The following describes two proteins that form a bound complex.

Sequence of protein 1:
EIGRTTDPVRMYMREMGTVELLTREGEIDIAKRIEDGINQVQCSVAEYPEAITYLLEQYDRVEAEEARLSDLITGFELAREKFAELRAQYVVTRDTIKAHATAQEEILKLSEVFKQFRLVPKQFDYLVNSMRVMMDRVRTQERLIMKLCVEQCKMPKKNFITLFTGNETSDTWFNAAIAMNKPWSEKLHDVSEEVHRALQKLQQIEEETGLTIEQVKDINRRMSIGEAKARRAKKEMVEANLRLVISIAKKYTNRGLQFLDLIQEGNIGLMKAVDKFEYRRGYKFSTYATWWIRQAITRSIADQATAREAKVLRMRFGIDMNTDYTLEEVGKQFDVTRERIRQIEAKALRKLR

Sequence of protein 2:
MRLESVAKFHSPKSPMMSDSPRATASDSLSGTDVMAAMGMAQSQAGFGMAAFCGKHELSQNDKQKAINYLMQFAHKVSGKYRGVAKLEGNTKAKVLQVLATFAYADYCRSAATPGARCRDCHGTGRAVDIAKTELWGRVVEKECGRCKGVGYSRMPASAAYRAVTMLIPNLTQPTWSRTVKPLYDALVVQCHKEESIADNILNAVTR

Contacts between the two chains:
Residue F594 in protein 1 contacts residue G137 in protein 2 (closest heavy-atom distance 3.2 Å).
Residue R568 in protein 1 interacts with residue E134 in protein 2 (closest heavy-atom distance 3.4 Å).
Residue A567 in protein 1 is in contact with residue W136 in protein 2 (closest heavy-atom distance 4.2 Å).
Residue A567 in protein 1 contacts residue E134 in protein 2 (closest heavy-atom distance 3.4 Å).
Residue K571 in protein 1 contacts residue W136 in protein 2 (closest heavy-atom distance 4.0 Å).
Residue D595 in protein 1 contacts residue V139 in protein 2 (closest heavy-atom distance 3.4 Å).
Residue R568 in protein 1 contacts residue G137 in protein 2 (closest heavy-atom distance 3.8 Å).
Residue E569 in protein 1 interacts with residue E134 in protein 2 (closest heavy-atom distance 4.7 Å).
Residue F594 in protein 1 contacts residue V139 in protein 2 (closest heavy-atom distance 4.1 Å).
Residue A567 in protein 1 contacts residue G137 in protein 2 (closest heavy-atom distance 4.1 Å).
Residue T566 in protein 1 interacts with residue E134 in protein 2 (closest heavy-atom distance 2.7 Å).
Residue R568 in protein 1 is in contact with residue T133 in protein 2 (closest heavy-atom distance 3.6 Å).
Residue R568 in protein 1 contacts residue I130 in protein 2 (closest heavy-atom distance 4.9 Å).
Residue K571 in protein 1 interacts with residue R138 in protein 2 (closest heavy-atom distance 3.3 Å).
Residue K571 in protein 1 contacts residue G137 in protein 2 (closest heavy-atom distance 3.4 Å).
Residue A567 in protein 1 is in contact with residue L135 in protein 2 (closest heavy-atom distance 3.5 Å).
Residue F594 in protein 1 interacts with residue R138 in protein 2 (closest heavy-atom distance 5.0 Å).